Sequence of the second protein:
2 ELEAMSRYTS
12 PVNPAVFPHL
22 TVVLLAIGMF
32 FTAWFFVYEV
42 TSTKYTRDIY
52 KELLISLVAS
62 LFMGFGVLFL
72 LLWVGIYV

These two protein chains interact to form a complex.

Residue-level contacts at the interface:
Residue K13 in the first protein is in contact with residue Y39 in the second protein (closest heavy-atom distance 4.9 Å).
Residue T16 in the first protein is in contact with residue T42 in the second protein (closest heavy-atom distance 4.2 Å).
Residue E12 in the first protein is in contact with residue T42 in the second protein (closest heavy-atom distance 4.0 Å).
Residue E12 in the first protein is in contact with residue V41 in the second protein (closest heavy-atom distance 4.8 Å).
Residue K13 in the first protein contacts residue V38 in the second protein (closest heavy-atom distance 4.5 Å).
Residue L17 in the first protein contacts residue V38 in the second protein (closest heavy-atom distance 4.2 Å).
Residue L20 in the first protein interacts with residue F37 in the second protein (closest heavy-atom distance 4.5 Å).
Residue T16 in the first protein interacts with residue V41 in the second protein (closest heavy-atom distance 3.9 Å).
Residue L20 in the first protein interacts with residue V38 in the second protein (closest heavy-atom distance 4.3 Å).
Residue L20 in the first protein is in contact with residue A34 in the second protein (closest heavy-atom distance 4.5 Å).
Residue K13 in the first protein is in contact with residue T42 in the second protein (closest heavy-atom distance 3.5 Å).
Residue T16 in the first protein contacts residue V38 in the second protein (closest heavy-atom distance 4.7 Å).

Sequence of the first protein:
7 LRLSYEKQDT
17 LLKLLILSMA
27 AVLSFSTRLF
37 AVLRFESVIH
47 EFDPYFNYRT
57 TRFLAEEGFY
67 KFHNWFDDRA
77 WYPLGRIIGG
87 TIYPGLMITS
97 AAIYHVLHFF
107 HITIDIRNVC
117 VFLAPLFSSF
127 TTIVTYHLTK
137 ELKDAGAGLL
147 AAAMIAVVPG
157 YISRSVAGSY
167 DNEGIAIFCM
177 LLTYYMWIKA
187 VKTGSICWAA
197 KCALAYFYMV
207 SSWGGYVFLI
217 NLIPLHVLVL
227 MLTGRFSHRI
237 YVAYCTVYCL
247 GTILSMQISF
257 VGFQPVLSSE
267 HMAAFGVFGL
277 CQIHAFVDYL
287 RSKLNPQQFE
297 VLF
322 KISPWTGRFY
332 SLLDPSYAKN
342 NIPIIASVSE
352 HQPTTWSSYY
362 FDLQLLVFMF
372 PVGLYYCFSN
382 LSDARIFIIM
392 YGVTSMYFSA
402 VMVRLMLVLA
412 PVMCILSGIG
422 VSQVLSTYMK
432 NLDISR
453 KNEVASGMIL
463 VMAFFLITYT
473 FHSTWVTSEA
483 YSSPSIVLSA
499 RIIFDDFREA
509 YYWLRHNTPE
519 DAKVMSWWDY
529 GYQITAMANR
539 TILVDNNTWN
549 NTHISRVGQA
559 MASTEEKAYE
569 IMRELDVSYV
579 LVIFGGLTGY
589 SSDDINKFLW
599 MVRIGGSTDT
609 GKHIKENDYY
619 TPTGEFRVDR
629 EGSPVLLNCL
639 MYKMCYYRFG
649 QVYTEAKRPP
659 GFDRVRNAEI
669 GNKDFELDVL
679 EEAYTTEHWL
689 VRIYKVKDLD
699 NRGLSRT